Sequence of the first protein:
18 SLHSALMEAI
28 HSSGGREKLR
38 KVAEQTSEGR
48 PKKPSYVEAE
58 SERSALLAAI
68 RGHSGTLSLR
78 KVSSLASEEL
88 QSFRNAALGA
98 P

Sequence of the second protein:
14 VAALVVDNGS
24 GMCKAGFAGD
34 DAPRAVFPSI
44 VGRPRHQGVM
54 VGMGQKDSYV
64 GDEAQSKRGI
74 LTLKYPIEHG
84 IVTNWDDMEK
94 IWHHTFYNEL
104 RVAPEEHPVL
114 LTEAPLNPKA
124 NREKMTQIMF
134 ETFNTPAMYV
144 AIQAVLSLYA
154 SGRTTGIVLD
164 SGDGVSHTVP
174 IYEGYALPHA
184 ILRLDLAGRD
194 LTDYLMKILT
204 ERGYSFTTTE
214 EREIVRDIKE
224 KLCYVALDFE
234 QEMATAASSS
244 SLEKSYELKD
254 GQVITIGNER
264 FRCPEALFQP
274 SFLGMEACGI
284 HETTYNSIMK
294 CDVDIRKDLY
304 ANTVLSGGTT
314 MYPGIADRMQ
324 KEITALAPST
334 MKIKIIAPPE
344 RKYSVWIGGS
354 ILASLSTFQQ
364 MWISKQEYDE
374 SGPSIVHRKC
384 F

Interface contacts:
Residue E176 in the second protein is in contact with residue M24 in the first protein (closest heavy-atom distance 3.5 Å).
Residue A340 in the second protein is in contact with residue K49 in the first protein (closest heavy-atom distance 3.3 Å).
Residue D34 in the second protein is in contact with residue L36 in the first protein (closest heavy-atom distance 3.7 Å).
Residue L245 in the second protein is in contact with residue R68 in the first protein (closest heavy-atom distance 3.3 Å).
Residue A153 in the second protein interacts with residue G32 in the first protein (closest heavy-atom distance 3.4 Å).
Residue Q234 in the second protein interacts with residue G69 in the first protein (closest heavy-atom distance 3.4 Å).
Residue R344 in the second protein contacts residue K50 in the first protein (closest heavy-atom distance 3.0 Å).
Residue G32 in the second protein interacts with residue L36 in the first protein (closest heavy-atom distance 3.1 Å).
Residue E223 in the second protein contacts residue Y53 in the first protein (closest heavy-atom distance 2.9 Å).
Residue K247 in the second protein interacts with residue E57 in the first protein (closest heavy-atom distance 2.6 Å).
Residue D33 in the second protein interacts with residue R37 in the first protein (closest heavy-atom distance 2.8 Å).
Residue R263 in the second protein contacts residue S61 in the first protein (closest heavy-atom distance 2.5 Å).
Residue D34 in the second protein is in contact with residue A40 in the first protein (closest heavy-atom distance 2.8 Å).
Residue T360 in the second protein interacts with residue L23 in the first protein (closest heavy-atom distance 3.7 Å).
Residue G32 in the second protein contacts residue R37 in the first protein (closest heavy-atom distance 2.9 Å).
Residue K247 in the second protein interacts with residue S61 in the first protein (closest heavy-atom distance 3.4 Å).
Residue C226 in the second protein contacts residue S58 in the first protein (closest heavy-atom distance 3.6 Å).
Residue P341 in the second protein interacts with residue K49 in the first protein (closest heavy-atom distance 3.7 Å).
Residue E235 in the second protein interacts with residue A65 in the first protein (closest heavy-atom distance 3.3 Å).
Residue K224 in the second protein is in contact with residue E55 in the first protein (closest heavy-atom distance 3.3 Å).
Residue Y152 in the second protein contacts residue I27 in the first protein (closest heavy-atom distance 3.6 Å).
Residue T360 in the second protein is in contact with residue A26 in the first protein (closest heavy-atom distance 3.3 Å).
Residue T157 in the second protein is in contact with residue M24 in the first protein (closest heavy-atom distance 3.6 Å).
Residue G155 in the second protein interacts with residue H28 in the first protein (closest heavy-atom distance 3.6 Å).
Residue A340 in the second protein contacts residue K50 in the first protein (closest heavy-atom distance 3.0 Å).
Residue T157 in the second protein is in contact with residue H28 in the first protein (closest heavy-atom distance 2.6 Å).
Residue D34 in the second protein is in contact with residue K38 in the first protein (closest heavy-atom distance 2.9 Å).
Residue G317 in the second protein contacts residue P51 in the first protein (closest heavy-atom distance 3.2 Å).
Residue D34 in the second protein contacts residue R37 in the first protein (closest heavy-atom distance 2.8 Å).
Residue P316 in the second protein is in contact with residue P51 in the first protein (closest heavy-atom distance 3.3 Å).
Residue Y152 in the second protein contacts residue G32 in the first protein (closest heavy-atom distance 3.6 Å).
Residue M314 in the second protein contacts residue S52 in the first protein (closest heavy-atom distance 2.8 Å).
Residue D33 in the second protein interacts with residue L36 in the first protein (closest heavy-atom distance 3.4 Å).
Residue Y152 in the second protein interacts with residue M24 in the first protein (closest heavy-atom distance 3.7 Å).
Residue Q234 in the second protein is in contact with residue R68 in the first protein (closest heavy-atom distance 2.6 Å).
Residue A31 in the second protein contacts residue R37 in the first protein (closest heavy-atom distance 3.7 Å).
Residue K224 in the second protein is in contact with residue S58 in the first protein (closest heavy-atom distance 3.4 Å).
Residue P342 in the second protein is in contact with residue S52 in the first protein (closest heavy-atom distance 3.5 Å).
Residue D34 in the second protein contacts residue E34 in the first protein (closest heavy-atom distance 3.0 Å).
Residue I354 in the second protein is in contact with residue G32 in the first protein (closest heavy-atom distance 3.6 Å).
Residue I318 in the second protein interacts with residue P51 in the first protein (closest heavy-atom distance 3.5 Å).
Residue P342 in the second protein is in contact with residue K50 in the first protein (closest heavy-atom distance 3.8 Å).
Residue Y227 in the second protein interacts with residue A62 in the first protein (closest heavy-atom distance 3.7 Å).
Residue I350 in the second protein contacts residue L36 in the first protein (closest heavy-atom distance 3.8 Å).
Residue Y315 in the second protein interacts with residue P51 in the first protein (closest heavy-atom distance 3.8 Å).
Residue E235 in the second protein is in contact with residue R68 in the first protein (closest heavy-atom distance 2.8 Å).
Residue D34 in the second protein is in contact with residue V39 in the first protein (closest heavy-atom distance 2.9 Å).
Residue G155 in the second protein contacts residue I27 in the first protein (closest heavy-atom distance 3.8 Å).
Residue L358 in the second protein is in contact with residue S30 in the first protein (closest heavy-atom distance 3.7 Å).
Residue P316 in the second protein is in contact with residue S58 in the first protein (closest heavy-atom distance 3.5 Å).
Residue R344 in the second protein is in contact with residue P51 in the first protein (closest heavy-atom distance 3.2 Å).
Residue Y227 in the second protein contacts residue S61 in the first protein (closest heavy-atom distance 3.5 Å).
Residue R344 in the second protein interacts with residue S52 in the first protein (closest heavy-atom distance 3.0 Å).
Residue I339 in the second protein interacts with residue K49 in the first protein (closest heavy-atom distance 3.7 Å).
Residue P316 in the second protein is in contact with residue A62 in the first protein (closest heavy-atom distance 3.4 Å).
Residue M314 in the second protein is in contact with residue Y53 in the first protein (closest heavy-atom distance 3.6 Å).
Residue E176 in the second protein contacts residue H20 in the first protein (closest heavy-atom distance 3.2 Å).
Residue I338 in the second protein interacts with residue K49 in the first protein (closest heavy-atom distance 3.8 Å).
Residue E343 in the second protein contacts residue E34 in the first protein (closest heavy-atom distance 3.0 Å).
Residue A319 in the second protein is in contact with residue P51 in the first protein (closest heavy-atom distance 3.6 Å).

The following describes two proteins that form a bound complex.